The following describes two proteins that form a bound complex.

Sequence of protein 1:
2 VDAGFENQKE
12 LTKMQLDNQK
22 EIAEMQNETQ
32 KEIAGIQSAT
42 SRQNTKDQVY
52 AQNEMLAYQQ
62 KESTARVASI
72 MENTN

Interface contacts:
Residue V50 in protein 1 contacts residue Q49 in protein 2 (closest heavy-atom distance 3.9 Å).
Residue K10 in protein 1 is in contact with residue M15 in protein 2 (closest heavy-atom distance 3.9 Å).
Residue Q61 in protein 1 contacts residue M56 in protein 2 (closest heavy-atom distance 3.5 Å).
Residue N28 in protein 1 contacts residue Q27 in protein 2 (closest heavy-atom distance 3.4 Å).
Residue Q31 in protein 1 interacts with residue Q27 in protein 2 (closest heavy-atom distance 3.1 Å).
Residue R43 in protein 1 contacts residue T41 in protein 2 (closest heavy-atom distance 4.0 Å).
Residue Q20 in protein 1 interacts with residue N19 in protein 2 (closest heavy-atom distance 4.0 Å).
Residue R43 in protein 1 interacts with residue D48 in protein 2 (closest heavy-atom distance 2.8 Å).
Residue T46 in protein 1 contacts residue N45 in protein 2 (closest heavy-atom distance 3.0 Å).
Residue A24 in protein 1 is in contact with residue I23 in protein 2 (closest heavy-atom distance 3.8 Å).
Residue Q61 in protein 1 contacts residue Y59 in protein 2 (closest heavy-atom distance 3.4 Å).
Residue S64 in protein 1 contacts residue Y59 in protein 2 (closest heavy-atom distance 3.8 Å).
Residue T75 in protein 1 contacts residue E73 in protein 2 (closest heavy-atom distance 3.7 Å).
Residue T46 in protein 1 is in contact with residue D48 in protein 2 (closest heavy-atom distance 3.9 Å).
Residue K10 in protein 1 contacts residue L12 in protein 2 (closest heavy-atom distance 3.8 Å).
Residue F6 in protein 1 is in contact with residue L12 in protein 2 (closest heavy-atom distance 3.7 Å).
Residue Q31 in protein 1 is in contact with residue T30 in protein 2 (closest heavy-atom distance 3.9 Å).
Residue S39 in protein 1 interacts with residue I37 in protein 2 (closest heavy-atom distance 3.9 Å).
Residue V50 in protein 1 is in contact with residue D48 in protein 2 (closest heavy-atom distance 3.7 Å).
Residue K21 in protein 1 is in contact with residue I23 in protein 2 (closest heavy-atom distance 3.8 Å).
Residue L17 in protein 1 interacts with residue N19 in protein 2 (closest heavy-atom distance 3.1 Å).
Residue T65 in protein 1 is in contact with residue Y59 in protein 2 (closest heavy-atom distance 3.7 Å).
Residue R67 in protein 1 contacts residue E63 in protein 2 (closest heavy-atom distance 3.0 Å).
Residue L57 in protein 1 contacts residue Y51 in protein 2 (closest heavy-atom distance 3.8 Å).
Residue R43 in protein 1 is in contact with residue Q44 in protein 2 (closest heavy-atom distance 3.4 Å).
Residue N54 in protein 1 contacts residue A52 in protein 2 (closest heavy-atom distance 3.9 Å).
Residue Q20 in protein 1 is in contact with residue I23 in protein 2 (closest heavy-atom distance 3.8 Å).
Residue T75 in protein 1 contacts residue S70 in protein 2 (closest heavy-atom distance 3.6 Å).
Residue A35 in protein 1 interacts with residue I34 in protein 2 (closest heavy-atom distance 4.0 Å).
Residue R43 in protein 1 contacts residue N45 in protein 2 (closest heavy-atom distance 2.8 Å).
Residue Q53 in protein 1 is in contact with residue A52 in protein 2 (closest heavy-atom distance 3.8 Å).
Residue Q61 in protein 1 contacts residue E55 in protein 2 (closest heavy-atom distance 3.3 Å).
Residue Q31 in protein 1 interacts with residue I34 in protein 2 (closest heavy-atom distance 3.7 Å).
Residue L57 in protein 1 is in contact with residue E55 in protein 2 (closest heavy-atom distance 3.6 Å).
Residue K10 in protein 1 interacts with residue E11 in protein 2 (closest heavy-atom distance 2.8 Å).
Residue Q53 in protein 1 interacts with residue Q49 in protein 2 (closest heavy-atom distance 3.5 Å).
Residue N74 in protein 1 interacts with residue E73 in protein 2 (closest heavy-atom distance 3.9 Å).
Residue I71 in protein 1 contacts residue R67 in protein 2 (closest heavy-atom distance 4.0 Å).
Residue S64 in protein 1 contacts residue E63 in protein 2 (closest heavy-atom distance 2.8 Å).
Residue L57 in protein 1 contacts residue M56 in protein 2 (closest heavy-atom distance 3.5 Å).
Residue Q60 in protein 1 contacts residue M56 in protein 2 (closest heavy-atom distance 4.0 Å).
Residue L57 in protein 1 is in contact with residue A52 in protein 2 (closest heavy-atom distance 3.5 Å).
Residue S39 in protein 1 contacts residue T41 in protein 2 (closest heavy-atom distance 2.6 Å).
Residue S42 in protein 1 contacts residue N45 in protein 2 (closest heavy-atom distance 2.7 Å).
Residue L17 in protein 1 is in contact with residue M15 in protein 2 (closest heavy-atom distance 3.6 Å).
Residue N76 in protein 1 contacts residue E73 in protein 2 (closest heavy-atom distance 2.9 Å).
Residue K32 in protein 1 contacts residue T30 in protein 2 (closest heavy-atom distance 3.9 Å).
Residue F6 in protein 1 is in contact with residue E11 in protein 2 (closest heavy-atom distance 3.4 Å).
Residue V68 in protein 1 is in contact with residue E63 in protein 2 (closest heavy-atom distance 3.6 Å).
Residue F6 in protein 1 is in contact with residue N8 in protein 2 (closest heavy-atom distance 3.5 Å).
Residue N28 in protein 1 interacts with residue M26 in protein 2 (closest heavy-atom distance 3.7 Å).
Residue K32 in protein 1 is in contact with residue E33 in protein 2 (closest heavy-atom distance 2.8 Å).
Residue N28 in protein 1 contacts residue T30 in protein 2 (closest heavy-atom distance 3.2 Å).
Residue Q27 in protein 1 interacts with residue Q27 in protein 2 (closest heavy-atom distance 3.1 Å).
Residue N54 in protein 1 interacts with residue Y51 in protein 2 (closest heavy-atom distance 3.6 Å).
Residue I71 in protein 1 contacts residue A66 in protein 2 (closest heavy-atom distance 3.5 Å).
Residue K21 in protein 1 is in contact with residue M26 in protein 2 (closest heavy-atom distance 4.1 Å).
Residue T13 in protein 1 is in contact with residue L12 in protein 2 (closest heavy-atom distance 3.5 Å).
Residue S42 in protein 1 is in contact with residue T41 in protein 2 (closest heavy-atom distance 3.8 Å).
Residue L17 in protein 1 is in contact with residue Q16 in protein 2 (closest heavy-atom distance 3.9 Å).

Sequence of protein 2:
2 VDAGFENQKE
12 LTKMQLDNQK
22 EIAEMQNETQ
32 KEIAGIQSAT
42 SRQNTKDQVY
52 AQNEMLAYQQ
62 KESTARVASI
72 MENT